The following describes two proteins that form a bound complex.

Sequence of protein 1:
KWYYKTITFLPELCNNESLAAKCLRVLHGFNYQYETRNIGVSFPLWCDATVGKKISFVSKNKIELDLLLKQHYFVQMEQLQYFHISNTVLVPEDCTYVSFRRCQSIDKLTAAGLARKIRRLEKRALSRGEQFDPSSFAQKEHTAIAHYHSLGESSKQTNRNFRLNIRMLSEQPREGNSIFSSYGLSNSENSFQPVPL

Residue-level contacts at the interface:
Residue H265 in protein 2 interacts with residue M78 in protein 1 (closest heavy-atom distance 2.9 Å).
Residue V267 in protein 2 is in contact with residue L20 in protein 1 (closest heavy-atom distance 3.3 Å).
Residue E264 in protein 2 contacts residue K23 in protein 1 (closest heavy-atom distance 3.5 Å).
Residue D277 in protein 2 contacts residue Y83 in protein 1 (closest heavy-atom distance 4.7 Å).
Residue V268 in protein 2 is in contact with residue N16 in protein 1 (closest heavy-atom distance 3.3 Å).
Residue V268 in protein 2 is in contact with residue L14 in protein 1 (closest heavy-atom distance 3.4 Å).
Residue S269 in protein 2 interacts with residue N16 in protein 1 (closest heavy-atom distance 4.2 Å).
Residue R274 in protein 2 contacts residue L14 in protein 1 (closest heavy-atom distance 4.7 Å).
Residue V268 in protein 2 is in contact with residue S19 in protein 1 (closest heavy-atom distance 4.3 Å).
Residue S269 in protein 2 contacts residue S19 in protein 1 (closest heavy-atom distance 4.2 Å).
Residue H265 in protein 2 is in contact with residue Y83 in protein 1 (closest heavy-atom distance 3.7 Å).
Residue V267 in protein 2 interacts with residue Y83 in protein 1 (closest heavy-atom distance 3.4 Å).
Residue V268 in protein 2 contacts residue L20 in protein 1 (closest heavy-atom distance 3.5 Å).
Residue A266 in protein 2 interacts with residue Y83 in protein 1 (closest heavy-atom distance 4.8 Å).
Residue V267 in protein 2 is in contact with residue P12 in protein 1 (closest heavy-atom distance 3.8 Å).
Residue V267 in protein 2 is in contact with residue N16 in protein 1 (closest heavy-atom distance 4.6 Å).
Residue V267 in protein 2 is in contact with residue C15 in protein 1 (closest heavy-atom distance 4.0 Å).
Residue V267 in protein 2 interacts with residue L14 in protein 1 (closest heavy-atom distance 4.1 Å).
Residue A266 in protein 2 is in contact with residue L20 in protein 1 (closest heavy-atom distance 4.9 Å).
Residue K276 in protein 2 contacts residue L14 in protein 1 (closest heavy-atom distance 4.3 Å).
Residue T270 in protein 2 contacts residue S19 in protein 1 (closest heavy-atom distance 4.9 Å).
Residue H265 in protein 2 interacts with residue Q77 in protein 1 (closest heavy-atom distance 3.6 Å).
Residue V268 in protein 2 contacts residue C15 in protein 1 (closest heavy-atom distance 4.0 Å).

Sequence of protein 2:
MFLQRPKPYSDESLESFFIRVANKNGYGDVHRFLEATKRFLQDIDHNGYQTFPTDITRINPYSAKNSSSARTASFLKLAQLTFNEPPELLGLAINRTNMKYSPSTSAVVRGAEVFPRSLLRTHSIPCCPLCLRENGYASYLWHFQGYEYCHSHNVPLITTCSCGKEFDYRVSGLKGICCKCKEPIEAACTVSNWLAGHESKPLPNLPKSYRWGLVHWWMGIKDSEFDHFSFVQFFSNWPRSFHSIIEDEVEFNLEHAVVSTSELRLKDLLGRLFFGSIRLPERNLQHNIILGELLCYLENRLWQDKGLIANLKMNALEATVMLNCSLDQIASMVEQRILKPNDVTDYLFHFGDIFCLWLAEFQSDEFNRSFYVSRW